This data describes a binding interaction between two proteins.

Sequence of protein 2:
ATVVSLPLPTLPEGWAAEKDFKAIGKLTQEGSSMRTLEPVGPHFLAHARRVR

Sequence of protein 1:
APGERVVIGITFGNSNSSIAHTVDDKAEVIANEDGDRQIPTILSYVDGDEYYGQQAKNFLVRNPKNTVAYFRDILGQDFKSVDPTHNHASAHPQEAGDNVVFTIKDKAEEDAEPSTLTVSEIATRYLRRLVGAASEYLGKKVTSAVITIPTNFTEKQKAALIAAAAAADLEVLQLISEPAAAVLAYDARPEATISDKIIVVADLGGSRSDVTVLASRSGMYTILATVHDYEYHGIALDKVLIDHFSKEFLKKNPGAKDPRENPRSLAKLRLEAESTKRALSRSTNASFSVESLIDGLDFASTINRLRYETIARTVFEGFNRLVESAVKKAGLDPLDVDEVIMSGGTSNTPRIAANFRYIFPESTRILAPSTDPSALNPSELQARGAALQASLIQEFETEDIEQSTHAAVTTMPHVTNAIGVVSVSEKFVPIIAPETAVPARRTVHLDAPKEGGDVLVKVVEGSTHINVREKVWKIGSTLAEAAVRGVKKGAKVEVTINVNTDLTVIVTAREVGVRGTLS

Interface contacts:
Residue L411 in protein 1 contacts residue P47 in protein 2 (closest heavy-atom distance 3.5 Å).
Residue Y240 in protein 1 contacts residue L42 in protein 2 (closest heavy-atom distance 3.5 Å).
Residue E546 in protein 1 interacts with residue W20 in protein 2 (closest heavy-atom distance 3.2 Å).
Residue T429 in protein 1 contacts residue L42 in protein 2 (closest heavy-atom distance 3.0 Å).
Residue Q422 in protein 1 contacts residue R57 in protein 2 (closest heavy-atom distance 3.4 Å).
Residue G585 in protein 1 contacts residue F26 in protein 2 (closest heavy-atom distance 3.5 Å).
Residue R550 in protein 1 interacts with residue L16 in protein 2 (closest heavy-atom distance 3.5 Å).
Residue T430 in protein 1 is in contact with residue T41 in protein 2 (closest heavy-atom distance 3.3 Å).
Residue E458 in protein 1 is in contact with residue R40 in protein 2 (closest heavy-atom distance 2.7 Å).
Residue M431 in protein 1 interacts with residue H52 in protein 2 (closest heavy-atom distance 3.4 Å).
Residue V441 in protein 1 interacts with residue P14 in protein 2 (closest heavy-atom distance 3.2 Å).
Residue T241 in protein 1 interacts with residue T41 in protein 2 (closest heavy-atom distance 3.3 Å).
Residue S196 in protein 1 interacts with residue E43 in protein 2 (closest heavy-atom distance 2.8 Å).
Residue L544 in protein 1 is in contact with residue G30 in protein 2 (closest heavy-atom distance 2.7 Å).
Residue T429 in protein 1 interacts with residue T41 in protein 2 (closest heavy-atom distance 3.5 Å).
Residue T241 in protein 1 interacts with residue L42 in protein 2 (closest heavy-atom distance 3.1 Å).
Residue M239 in protein 1 contacts residue L42 in protein 2 (closest heavy-atom distance 3.5 Å).
Residue L568 in protein 1 contacts residue Q34 in protein 2 (closest heavy-atom distance 3.5 Å).
Residue H433 in protein 1 is in contact with residue S37 in protein 2 (closest heavy-atom distance 3.2 Å).
Residue S588 in protein 1 interacts with residue K31 in protein 2 (closest heavy-atom distance 3.4 Å).
Residue Q193 in protein 1 is in contact with residue P44 in protein 2 (closest heavy-atom distance 2.9 Å).
Residue S442 in protein 1 contacts residue L11 in protein 2 (closest heavy-atom distance 3.4 Å).
Residue L479 in protein 1 is in contact with residue P14 in protein 2 (closest heavy-atom distance 2.6 Å).
Residue R550 in protein 1 is in contact with residue D25 in protein 2 (closest heavy-atom distance 3.1 Å).
Residue D477 in protein 1 contacts residue L16 in protein 2 (closest heavy-atom distance 3.1 Å).
Residue E546 in protein 1 is in contact with residue I29 in protein 2 (closest heavy-atom distance 3.5 Å).
Residue D470 in protein 1 interacts with residue L11 in protein 2 (closest heavy-atom distance 2.8 Å).
Residue A548 in protein 1 contacts residue W20 in protein 2 (closest heavy-atom distance 3.4 Å).
Residue S423 in protein 1 contacts residue F49 in protein 2 (closest heavy-atom distance 3.2 Å).
Residue H468 in protein 1 contacts residue V9 in protein 2 (closest heavy-atom distance 3.0 Å).
Residue V478 in protein 1 is in contact with residue P14 in protein 2 (closest heavy-atom distance 3.1 Å).
Residue V443 in protein 1 is in contact with residue P12 in protein 2 (closest heavy-atom distance 3.3 Å).
Residue P432 in protein 1 interacts with residue S38 in protein 2 (closest heavy-atom distance 3.4 Å).
Residue E546 in protein 1 is in contact with residue K27 in protein 2 (closest heavy-atom distance 2.9 Å).
Residue V428 in protein 1 contacts residue H52 in protein 2 (closest heavy-atom distance 2.9 Å).
Residue D470 in protein 1 interacts with residue L13 in protein 2 (closest heavy-atom distance 2.9 Å).
Residue M239 in protein 1 is in contact with residue F49 in protein 2 (closest heavy-atom distance 3.5 Å).
Residue M431 in protein 1 contacts residue L42 in protein 2 (closest heavy-atom distance 3.4 Å).
Residue L544 in protein 1 contacts residue I29 in protein 2 (closest heavy-atom distance 3.0 Å).
Residue Q408 in protein 1 is in contact with residue P44 in protein 2 (closest heavy-atom distance 3.1 Å).
Residue V467 in protein 1 interacts with residue T7 in protein 2 (closest heavy-atom distance 3.2 Å).
Residue D470 in protein 1 is in contact with residue P12 in protein 2 (closest heavy-atom distance 3.2 Å).
Residue D470 in protein 1 contacts residue S10 in protein 2 (closest heavy-atom distance 3.3 Å).
Residue H433 in protein 1 is in contact with residue S38 in protein 2 (closest heavy-atom distance 2.6 Å).
Residue P472 in protein 1 contacts residue L13 in protein 2 (closest heavy-atom distance 3.3 Å).
Residue T466 in protein 1 is in contact with residue T7 in protein 2 (closest heavy-atom distance 3.2 Å).
Residue D470 in protein 1 is in contact with residue V9 in protein 2 (closest heavy-atom distance 2.8 Å).
Residue Y240 in protein 1 interacts with residue E43 in protein 2 (closest heavy-atom distance 2.9 Å).
Residue H433 in protein 1 contacts residue R40 in protein 2 (closest heavy-atom distance 3.5 Å).
Residue S442 in protein 1 interacts with residue P12 in protein 2 (closest heavy-atom distance 2.4 Å).
Residue L587 in protein 1 interacts with residue G30 in protein 2 (closest heavy-atom distance 3.5 Å).
Residue H468 in protein 1 interacts with residue T7 in protein 2 (closest heavy-atom distance 2.9 Å).
Residue Q408 in protein 1 interacts with residue G46 in protein 2 (closest heavy-atom distance 3.1 Å).
Residue V478 in protein 1 is in contact with residue L13 in protein 2 (closest heavy-atom distance 3.5 Å).
Residue S423 in protein 1 contacts residue R57 in protein 2 (closest heavy-atom distance 2.9 Å).
Residue T430 in protein 1 contacts residue R40 in protein 2 (closest heavy-atom distance 3.4 Å).
Residue A548 in protein 1 is in contact with residue D25 in protein 2 (closest heavy-atom distance 3.1 Å).
Residue A547 in protein 1 is in contact with residue D25 in protein 2 (closest heavy-atom distance 3.4 Å).
Residue T435 in protein 1 interacts with residue G36 in protein 2 (closest heavy-atom distance 2.9 Å).
Residue M431 in protein 1 is in contact with residue R40 in protein 2 (closest heavy-atom distance 3.4 Å).